Contacts between the two chains:
Residue K22 in protein 2 is in contact with residue Y50 in protein 1 (closest heavy-atom distance 3.8 Å).
Residue T40 in protein 2 is in contact with residue F67 in protein 1 (closest heavy-atom distance 3.7 Å).
Residue F39 in protein 2 interacts with residue W74 in protein 1 (closest heavy-atom distance 3.8 Å).
Residue I43 in protein 2 interacts with residue G31 in protein 1 (closest heavy-atom distance 4.8 Å).
Residue F35 in protein 2 contacts residue W74 in protein 1 (closest heavy-atom distance 4.7 Å).
Residue E27 in protein 2 is in contact with residue K75 in protein 1 (closest heavy-atom distance 2.8 Å).
Residue K22 in protein 2 interacts with residue A64 in protein 1 (closest heavy-atom distance 4.7 Å).
Residue E18 in protein 2 is in contact with residue N60 in protein 1 (closest heavy-atom distance 3.1 Å).
Residue E27 in protein 2 is in contact with residue R72 in protein 1 (closest heavy-atom distance 4.1 Å).
Residue D15 in protein 2 contacts residue R63 in protein 1 (closest heavy-atom distance 3.3 Å).
Residue I26 in protein 2 interacts with residue R72 in protein 1 (closest heavy-atom distance 4.5 Å).
Residue I43 in protein 2 interacts with residue V35 in protein 1 (closest heavy-atom distance 4.5 Å).
Residue K22 in protein 2 interacts with residue I49 in protein 1 (closest heavy-atom distance 3.7 Å).
Residue L23 in protein 2 is in contact with residue F67 in protein 1 (closest heavy-atom distance 4.1 Å).
Residue E27 in protein 2 contacts residue H71 in protein 1 (closest heavy-atom distance 4.6 Å).
Residue F44 in protein 2 is in contact with residue R63 in protein 1 (closest heavy-atom distance 4.0 Å).
Residue I43 in protein 2 is in contact with residue V28 in protein 1 (closest heavy-atom distance 4.3 Å).
Residue T40 in protein 2 interacts with residue W74 in protein 1 (closest heavy-atom distance 4.1 Å).
Residue L23 in protein 2 contacts residue A68 in protein 1 (closest heavy-atom distance 4.6 Å).
Residue A37 in protein 2 is in contact with residue F67 in protein 1 (closest heavy-atom distance 3.2 Å).
Residue I26 in protein 2 contacts residue D48 in protein 1 (closest heavy-atom distance 4.5 Å).
Residue E27 in protein 2 interacts with residue A68 in protein 1 (closest heavy-atom distance 4.1 Å).
Residue T40 in protein 2 interacts with residue G70 in protein 1 (closest heavy-atom distance 4.0 Å).
Residue Y41 in protein 2 interacts with residue R63 in protein 1 (closest heavy-atom distance 3.8 Å).
Residue T40 in protein 2 interacts with residue V35 in protein 1 (closest heavy-atom distance 3.7 Å).
Residue Y16 in protein 2 is in contact with residue F67 in protein 1 (closest heavy-atom distance 4.3 Å).
Residue F39 in protein 2 is in contact with residue T27 in protein 1 (closest heavy-atom distance 4.5 Å).
Residue I19 in protein 2 interacts with residue A64 in protein 1 (closest heavy-atom distance 4.2 Å).
Residue F39 in protein 2 interacts with residue V35 in protein 1 (closest heavy-atom distance 4.6 Å).
Residue L23 in protein 2 contacts residue I49 in protein 1 (closest heavy-atom distance 4.1 Å).
Residue L29 in protein 2 is in contact with residue H71 in protein 1 (closest heavy-atom distance 3.6 Å).
Residue G36 in protein 2 contacts residue H71 in protein 1 (closest heavy-atom distance 4.0 Å).
Residue F39 in protein 2 contacts residue G31 in protein 1 (closest heavy-atom distance 4.2 Å).
Residue F44 in protein 2 contacts residue E66 in protein 1 (closest heavy-atom distance 3.6 Å).
Residue G36 in protein 2 is in contact with residue W74 in protein 1 (closest heavy-atom distance 3.4 Å).
Residue I19 in protein 2 is in contact with residue F67 in protein 1 (closest heavy-atom distance 3.6 Å).
Residue A37 in protein 2 contacts residue H71 in protein 1 (closest heavy-atom distance 3.6 Å).
Residue I26 in protein 2 is in contact with residue I49 in protein 1 (closest heavy-atom distance 3.9 Å).
Residue I46 in protein 2 is in contact with residue V28 in protein 1 (closest heavy-atom distance 4.9 Å).
Residue I43 in protein 2 interacts with residue A32 in protein 1 (closest heavy-atom distance 3.8 Å).
Residue T40 in protein 2 contacts residue H71 in protein 1 (closest heavy-atom distance 3.9 Å).
Residue Y41 in protein 2 interacts with residue F67 in protein 1 (closest heavy-atom distance 3.6 Å).
Residue I43 in protein 2 contacts residue V36 in protein 1 (closest heavy-atom distance 4.9 Å).
Residue E18 in protein 2 is in contact with residue R63 in protein 1 (closest heavy-atom distance 4.0 Å).
Residue I19 in protein 2 is in contact with residue R63 in protein 1 (closest heavy-atom distance 3.9 Å).

The following describes two proteins that form a bound complex.

Sequence of protein 1:
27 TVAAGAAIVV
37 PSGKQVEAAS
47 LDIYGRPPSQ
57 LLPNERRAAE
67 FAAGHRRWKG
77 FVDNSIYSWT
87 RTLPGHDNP

Sequence of protein 2:
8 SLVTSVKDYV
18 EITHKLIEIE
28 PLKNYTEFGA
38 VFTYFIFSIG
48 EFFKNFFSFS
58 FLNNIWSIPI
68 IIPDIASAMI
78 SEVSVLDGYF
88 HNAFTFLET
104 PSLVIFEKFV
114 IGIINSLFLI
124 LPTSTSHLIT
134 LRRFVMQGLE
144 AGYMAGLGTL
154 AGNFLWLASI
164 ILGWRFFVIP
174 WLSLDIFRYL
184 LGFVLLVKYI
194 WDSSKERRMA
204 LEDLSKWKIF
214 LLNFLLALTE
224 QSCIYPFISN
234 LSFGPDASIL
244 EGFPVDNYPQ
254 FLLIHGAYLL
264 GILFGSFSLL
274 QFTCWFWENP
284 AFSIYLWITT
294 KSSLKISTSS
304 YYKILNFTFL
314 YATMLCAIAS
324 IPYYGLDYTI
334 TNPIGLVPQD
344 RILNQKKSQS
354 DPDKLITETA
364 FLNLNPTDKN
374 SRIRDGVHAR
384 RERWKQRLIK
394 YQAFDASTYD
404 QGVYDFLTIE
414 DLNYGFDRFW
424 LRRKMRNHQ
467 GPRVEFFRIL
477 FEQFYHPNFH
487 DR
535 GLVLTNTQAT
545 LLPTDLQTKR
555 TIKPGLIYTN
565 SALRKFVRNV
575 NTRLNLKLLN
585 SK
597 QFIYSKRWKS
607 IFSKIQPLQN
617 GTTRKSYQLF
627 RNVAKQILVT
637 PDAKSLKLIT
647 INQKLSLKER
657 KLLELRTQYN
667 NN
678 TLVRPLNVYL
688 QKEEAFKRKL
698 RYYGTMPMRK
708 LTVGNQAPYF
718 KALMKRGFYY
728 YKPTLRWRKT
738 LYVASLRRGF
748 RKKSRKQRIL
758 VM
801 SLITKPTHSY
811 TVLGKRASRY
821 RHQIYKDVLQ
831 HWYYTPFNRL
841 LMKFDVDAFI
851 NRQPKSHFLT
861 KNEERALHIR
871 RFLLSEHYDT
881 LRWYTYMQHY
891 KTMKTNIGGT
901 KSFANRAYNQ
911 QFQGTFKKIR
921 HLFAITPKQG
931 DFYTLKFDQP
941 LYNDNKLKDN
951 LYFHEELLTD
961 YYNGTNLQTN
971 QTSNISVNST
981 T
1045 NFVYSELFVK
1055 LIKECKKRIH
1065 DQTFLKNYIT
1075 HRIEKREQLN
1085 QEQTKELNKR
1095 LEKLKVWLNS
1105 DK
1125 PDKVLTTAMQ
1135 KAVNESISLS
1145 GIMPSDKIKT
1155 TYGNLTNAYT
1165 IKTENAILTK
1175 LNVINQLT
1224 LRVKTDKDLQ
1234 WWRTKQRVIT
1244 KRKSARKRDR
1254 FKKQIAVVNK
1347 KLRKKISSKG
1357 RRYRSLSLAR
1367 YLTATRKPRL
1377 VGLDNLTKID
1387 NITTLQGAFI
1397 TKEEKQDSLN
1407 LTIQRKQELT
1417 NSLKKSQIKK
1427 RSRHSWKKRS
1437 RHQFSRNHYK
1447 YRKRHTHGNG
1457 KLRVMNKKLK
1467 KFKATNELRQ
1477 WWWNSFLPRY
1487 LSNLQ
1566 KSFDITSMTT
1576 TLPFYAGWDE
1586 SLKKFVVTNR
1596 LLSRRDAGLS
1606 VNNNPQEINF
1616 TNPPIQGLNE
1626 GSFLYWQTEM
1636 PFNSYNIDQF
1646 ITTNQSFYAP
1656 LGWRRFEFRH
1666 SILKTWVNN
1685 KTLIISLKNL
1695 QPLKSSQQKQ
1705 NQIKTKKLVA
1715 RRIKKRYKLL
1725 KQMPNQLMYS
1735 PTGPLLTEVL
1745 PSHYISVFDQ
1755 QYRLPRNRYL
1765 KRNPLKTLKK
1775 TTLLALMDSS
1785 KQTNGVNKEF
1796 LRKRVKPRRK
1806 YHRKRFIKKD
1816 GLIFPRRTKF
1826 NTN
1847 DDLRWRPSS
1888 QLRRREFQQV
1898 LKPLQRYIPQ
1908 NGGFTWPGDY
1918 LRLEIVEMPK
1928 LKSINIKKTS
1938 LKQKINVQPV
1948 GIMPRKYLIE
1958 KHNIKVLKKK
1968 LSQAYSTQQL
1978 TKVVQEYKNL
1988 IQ